Sequence of protein 1:
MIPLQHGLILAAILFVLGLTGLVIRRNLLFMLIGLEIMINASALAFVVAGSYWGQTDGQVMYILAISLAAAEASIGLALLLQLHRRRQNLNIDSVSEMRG

Sequence of protein 2:
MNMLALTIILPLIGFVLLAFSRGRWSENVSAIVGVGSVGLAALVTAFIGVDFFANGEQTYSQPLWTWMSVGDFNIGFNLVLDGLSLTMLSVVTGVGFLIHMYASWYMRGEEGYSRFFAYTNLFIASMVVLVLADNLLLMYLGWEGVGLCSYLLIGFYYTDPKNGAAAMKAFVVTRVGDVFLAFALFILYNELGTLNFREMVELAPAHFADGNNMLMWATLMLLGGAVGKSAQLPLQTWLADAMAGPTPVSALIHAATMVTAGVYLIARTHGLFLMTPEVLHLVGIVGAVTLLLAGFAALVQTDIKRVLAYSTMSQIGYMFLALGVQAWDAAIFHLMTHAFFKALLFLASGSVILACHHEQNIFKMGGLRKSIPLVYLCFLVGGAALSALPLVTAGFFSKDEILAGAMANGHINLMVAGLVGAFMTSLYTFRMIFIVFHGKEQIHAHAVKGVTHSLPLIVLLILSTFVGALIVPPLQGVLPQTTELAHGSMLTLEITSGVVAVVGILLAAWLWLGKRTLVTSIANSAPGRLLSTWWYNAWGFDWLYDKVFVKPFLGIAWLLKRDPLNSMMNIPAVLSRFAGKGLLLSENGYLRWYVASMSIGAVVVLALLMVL

Contacts between the two chains:
Residue G589 in protein 2 is in contact with residue S96 in protein 1 (closest heavy-atom distance 3.7 Å).
Residue G589 in protein 2 contacts residue M98 in protein 1 (closest heavy-atom distance 3.1 Å).
Residue V595 in protein 2 interacts with residue L19 in protein 1 (closest heavy-atom distance 4.8 Å).
Residue G589 in protein 2 is in contact with residue V95 in protein 1 (closest heavy-atom distance 3.1 Å).
Residue V595 in protein 2 is in contact with residue V23 in protein 1 (closest heavy-atom distance 3.5 Å).
Residue R592 in protein 2 interacts with residue R25 in protein 1 (closest heavy-atom distance 3.4 Å).
Residue R592 in protein 2 contacts residue M31 in protein 1 (closest heavy-atom distance 4.7 Å).
Residue V595 in protein 2 interacts with residue L22 in protein 1 (closest heavy-atom distance 4.2 Å).
Residue A596 in protein 2 contacts residue V23 in protein 1 (closest heavy-atom distance 4.2 Å).
Residue R592 in protein 2 contacts residue R26 in protein 1 (closest heavy-atom distance 3.8 Å).
Residue Y590 in protein 2 is in contact with residue D93 in protein 1 (closest heavy-atom distance 4.0 Å).
Residue L591 in protein 2 interacts with residue I92 in protein 1 (closest heavy-atom distance 3.9 Å).
Residue Y590 in protein 2 contacts residue S96 in protein 1 (closest heavy-atom distance 3.1 Å).
Residue R592 in protein 2 is in contact with residue L22 in protein 1 (closest heavy-atom distance 5.0 Å).
Residue G589 in protein 2 interacts with residue R99 in protein 1 (closest heavy-atom distance 4.0 Å).
Residue N588 in protein 2 interacts with residue M98 in protein 1 (closest heavy-atom distance 4.1 Å).
Residue N588 in protein 2 is in contact with residue G100 in protein 1 (closest heavy-atom distance 4.5 Å).
Residue Y594 in protein 2 contacts residue M98 in protein 1 (closest heavy-atom distance 4.6 Å).
Residue L591 in protein 2 is in contact with residue M31 in protein 1 (closest heavy-atom distance 4.5 Å).
Residue E587 in protein 2 interacts with residue G100 in protein 1 (closest heavy-atom distance 2.6 Å).
Residue R592 in protein 2 is in contact with residue I92 in protein 1 (closest heavy-atom distance 4.0 Å).
Residue R592 in protein 2 is in contact with residue V23 in protein 1 (closest heavy-atom distance 2.9 Å).
Residue R592 in protein 2 interacts with residue I24 in protein 1 (closest heavy-atom distance 4.5 Å).
Residue L584 in protein 2 is in contact with residue G100 in protein 1 (closest heavy-atom distance 3.3 Å).
Residue R592 in protein 2 interacts with residue D93 in protein 1 (closest heavy-atom distance 2.6 Å).
Residue N588 in protein 2 contacts residue R99 in protein 1 (closest heavy-atom distance 3.7 Å).
Residue E587 in protein 2 interacts with residue R99 in protein 1 (closest heavy-atom distance 3.6 Å).
Residue N588 in protein 2 is in contact with residue S96 in protein 1 (closest heavy-atom distance 3.3 Å).
Residue S599 in protein 2 is in contact with residue L19 in protein 1 (closest heavy-atom distance 3.7 Å).

The following describes two proteins that form a bound complex.